Sequence of chain B:
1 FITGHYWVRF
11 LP

Sequence of chain A:
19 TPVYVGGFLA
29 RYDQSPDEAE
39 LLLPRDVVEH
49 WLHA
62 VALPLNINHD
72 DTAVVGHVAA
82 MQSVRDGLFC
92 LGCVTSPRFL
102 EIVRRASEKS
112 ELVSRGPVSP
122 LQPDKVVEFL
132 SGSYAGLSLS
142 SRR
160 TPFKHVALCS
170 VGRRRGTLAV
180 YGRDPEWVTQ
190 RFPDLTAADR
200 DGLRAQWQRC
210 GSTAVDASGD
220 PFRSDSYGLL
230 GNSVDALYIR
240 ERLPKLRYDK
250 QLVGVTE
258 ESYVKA

This data describes a binding interaction between two proteins.

Contacts between the two chains:
Residue S141 in chain A is in contact with residue L11 in chain B (closest heavy-atom distance 3.4 Å).
Residue I238 in chain A interacts with residue Y6 in chain B (closest heavy-atom distance 3.7 Å).
Residue R172 in chain A contacts residue H5 in chain B (closest heavy-atom distance 3.5 Å).
Residue R172 in chain A contacts residue G4 in chain B (closest heavy-atom distance 2.6 Å).
Residue A235 in chain A contacts residue W7 in chain B (closest heavy-atom distance 4.2 Å).
Residue S141 in chain A contacts residue T3 in chain B (closest heavy-atom distance 4.1 Å).
Residue L138 in chain A interacts with residue G4 in chain B (closest heavy-atom distance 4.3 Å).
Residue L140 in chain A contacts residue T3 in chain B (closest heavy-atom distance 3.2 Å).
Residue H164 in chain A is in contact with residue L11 in chain B (closest heavy-atom distance 3.5 Å).
Residue L140 in chain A interacts with residue I2 in chain B (closest heavy-atom distance 3.8 Å).
Residue R172 in chain A is in contact with residue R9 in chain B (closest heavy-atom distance 3.3 Å).
Residue S139 in chain A interacts with residue H5 in chain B (closest heavy-atom distance 3.4 Å).
Residue S141 in chain A contacts residue I2 in chain B (closest heavy-atom distance 3.6 Å).
Residue R143 in chain A interacts with residue I2 in chain B (closest heavy-atom distance 4.9 Å).
Residue S142 in chain A contacts residue F1 in chain B (closest heavy-atom distance 3.3 Å).
Residue S142 in chain A contacts residue I2 in chain B (closest heavy-atom distance 2.8 Å).
Residue G171 in chain A contacts residue Y6 in chain B (closest heavy-atom distance 3.2 Å).
Residue L39 in chain A contacts residue T3 in chain B (closest heavy-atom distance 3.3 Å).
Residue R173 in chain A contacts residue I2 in chain B (closest heavy-atom distance 4.5 Å).
Residue T160 in chain A contacts residue F1 in chain B (closest heavy-atom distance 4.3 Å).
Residue H70 in chain A is in contact with residue V8 in chain B (closest heavy-atom distance 4.0 Å).
Residue R172 in chain A is in contact with residue Y6 in chain B (closest heavy-atom distance 3.3 Å).
Residue V170 in chain A is in contact with residue G4 in chain B (closest heavy-atom distance 4.7 Å).
Residue R144 in chain A is in contact with residue F1 in chain B (closest heavy-atom distance 4.5 Å).
Residue N69 in chain A contacts residue H5 in chain B (closest heavy-atom distance 3.0 Å).
Residue L39 in chain A is in contact with residue I2 in chain B (closest heavy-atom distance 4.9 Å).
Residue V170 in chain A contacts residue Y6 in chain B (closest heavy-atom distance 3.8 Å).
Residue G171 in chain A interacts with residue G4 in chain B (closest heavy-atom distance 3.5 Å).
Residue K163 in chain A interacts with residue F1 in chain B (closest heavy-atom distance 3.6 Å).
Residue S139 in chain A contacts residue G4 in chain B (closest heavy-atom distance 3.1 Å).
Residue R173 in chain A interacts with residue T3 in chain B (closest heavy-atom distance 4.5 Å).
Residue Y237 in chain A is in contact with residue W7 in chain B (closest heavy-atom distance 4.1 Å).
Residue K244 in chain A is in contact with residue Y6 in chain B (closest heavy-atom distance 3.0 Å).
Residue R172 in chain A contacts residue T3 in chain B (closest heavy-atom distance 4.5 Å).
Residue I238 in chain A is in contact with residue W7 in chain B (closest heavy-atom distance 3.7 Å).
Residue C168 in chain A contacts residue H5 in chain B (closest heavy-atom distance 3.6 Å).
Residue H70 in chain A interacts with residue G4 in chain B (closest heavy-atom distance 4.7 Å).
Residue S141 in chain A is in contact with residue F1 in chain B (closest heavy-atom distance 3.8 Å).
Residue H70 in chain A interacts with residue T3 in chain B (closest heavy-atom distance 3.5 Å).
Residue P161 in chain A contacts residue F1 in chain B (closest heavy-atom distance 4.0 Å).
Residue L140 in chain A is in contact with residue G4 in chain B (closest heavy-atom distance 3.0 Å).
Residue S139 in chain A contacts residue T3 in chain B (closest heavy-atom distance 4.0 Å).
Residue R174 in chain A contacts residue Y6 in chain B (closest heavy-atom distance 3.2 Å).
Residue R173 in chain A is in contact with residue G4 in chain B (closest heavy-atom distance 4.1 Å).
Residue N69 in chain A contacts residue V8 in chain B (closest heavy-atom distance 3.9 Å).
Residue E38 in chain A is in contact with residue I2 in chain B (closest heavy-atom distance 4.7 Å).
Residue R144 in chain A interacts with residue I2 in chain B (closest heavy-atom distance 4.3 Å).
Residue D234 in chain A interacts with residue W7 in chain B (closest heavy-atom distance 2.8 Å).
Residue R143 in chain A is in contact with residue F1 in chain B (closest heavy-atom distance 3.6 Å).
Residue L39 in chain A contacts residue G4 in chain B (closest heavy-atom distance 4.5 Å).
Residue F162 in chain A contacts residue F1 in chain B (closest heavy-atom distance 4.9 Å).
Residue H70 in chain A contacts residue L11 in chain B (closest heavy-atom distance 4.6 Å).
Residue H70 in chain A is in contact with residue H5 in chain B (closest heavy-atom distance 3.6 Å).